This data describes a binding interaction between two proteins.

Residue-level contacts at the interface:
Residue N225 in the first protein interacts with residue H221 in the second protein (closest heavy-atom distance 4.7 Å).
Residue T226 in the first protein interacts with residue H221 in the second protein (closest heavy-atom distance 4.6 Å).

Sequence of the first protein:
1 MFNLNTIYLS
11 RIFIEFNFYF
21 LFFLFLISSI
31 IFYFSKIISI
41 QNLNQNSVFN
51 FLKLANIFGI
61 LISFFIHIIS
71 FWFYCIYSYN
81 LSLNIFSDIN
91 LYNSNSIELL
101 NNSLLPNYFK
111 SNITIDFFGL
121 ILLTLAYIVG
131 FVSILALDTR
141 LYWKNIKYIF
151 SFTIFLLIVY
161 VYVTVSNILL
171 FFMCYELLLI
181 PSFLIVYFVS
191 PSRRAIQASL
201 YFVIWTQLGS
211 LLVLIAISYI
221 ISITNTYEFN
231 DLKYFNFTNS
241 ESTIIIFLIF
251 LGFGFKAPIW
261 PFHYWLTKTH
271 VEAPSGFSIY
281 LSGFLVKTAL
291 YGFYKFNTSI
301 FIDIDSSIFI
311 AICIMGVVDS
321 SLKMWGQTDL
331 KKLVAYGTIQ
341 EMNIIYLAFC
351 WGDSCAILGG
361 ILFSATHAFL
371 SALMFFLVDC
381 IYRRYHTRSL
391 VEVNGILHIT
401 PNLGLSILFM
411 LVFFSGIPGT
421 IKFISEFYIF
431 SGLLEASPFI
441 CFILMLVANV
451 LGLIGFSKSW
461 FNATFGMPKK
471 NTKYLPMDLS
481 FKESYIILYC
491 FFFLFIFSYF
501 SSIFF

Sequence of the second protein:
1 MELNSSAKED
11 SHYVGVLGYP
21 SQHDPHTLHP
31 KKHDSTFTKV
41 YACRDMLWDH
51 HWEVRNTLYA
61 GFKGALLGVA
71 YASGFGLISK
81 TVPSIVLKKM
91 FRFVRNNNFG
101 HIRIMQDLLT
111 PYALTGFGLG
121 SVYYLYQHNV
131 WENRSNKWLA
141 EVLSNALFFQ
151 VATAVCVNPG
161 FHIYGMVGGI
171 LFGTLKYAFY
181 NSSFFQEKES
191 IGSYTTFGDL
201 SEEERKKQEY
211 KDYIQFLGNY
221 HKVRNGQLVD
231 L